Contacts between the two chains:
Residue I96 in protein 2 is in contact with residue S140 in protein 1 (closest heavy-atom distance 3.2 Å).
Residue E49 in protein 2 contacts residue H77 in protein 1 (closest heavy-atom distance 4.1 Å).
Residue E82 in protein 2 interacts with residue W141 in protein 1 (closest heavy-atom distance 3.6 Å).
Residue P134 in protein 2 contacts residue R46 in protein 1 (closest heavy-atom distance 3.9 Å).
Residue P44 in protein 2 is in contact with residue M76 in protein 1 (closest heavy-atom distance 3.6 Å).
Residue K104 in protein 2 is in contact with residue V144 in protein 1 (closest heavy-atom distance 3.5 Å).
Residue S97 in protein 2 interacts with residue W141 in protein 1 (closest heavy-atom distance 3.8 Å).
Residue Q139 in protein 2 contacts residue E41 in protein 1 (closest heavy-atom distance 4.2 Å).
Residue I133 in protein 2 is in contact with residue Y48 in protein 1 (closest heavy-atom distance 3.6 Å).
Residue I83 in protein 2 is in contact with residue W141 in protein 1 (closest heavy-atom distance 3.8 Å).
Residue R51 in protein 2 is in contact with residue E39 in protein 1 (closest heavy-atom distance 3.9 Å).
Residue W142 in protein 2 is in contact with residue E41 in protein 1 (closest heavy-atom distance 3.9 Å).
Residue F101 in protein 2 contacts residue P145 in protein 1 (closest heavy-atom distance 4.0 Å).
Residue L31 in protein 2 interacts with residue H80 in protein 1 (closest heavy-atom distance 3.8 Å).
Residue L50 in protein 2 interacts with residue E39 in protein 1 (closest heavy-atom distance 4.0 Å).
Residue R100 in protein 2 is in contact with residue W141 in protein 1 (closest heavy-atom distance 3.3 Å).
Residue S95 in protein 2 contacts residue W141 in protein 1 (closest heavy-atom distance 3.8 Å).
Residue T42 in protein 2 is in contact with residue M76 in protein 1 (closest heavy-atom distance 4.3 Å).
Residue E82 in protein 2 is in contact with residue D142 in protein 1 (closest heavy-atom distance 3.8 Å).
Residue A84 in protein 2 contacts residue W141 in protein 1 (closest heavy-atom distance 3.7 Å).
Residue T136 in protein 2 is in contact with residue Y48 in protein 1 (closest heavy-atom distance 4.2 Å).
Residue Y43 in protein 2 is in contact with residue G75 in protein 1 (closest heavy-atom distance 3.9 Å).
Residue Q139 in protein 2 contacts residue R45 in protein 1 (closest heavy-atom distance 4.0 Å).
Residue Q139 in protein 2 interacts with residue L44 in protein 1 (closest heavy-atom distance 3.7 Å).
Residue P134 in protein 2 interacts with residue R45 in protein 1 (closest heavy-atom distance 3.3 Å).
Residue R81 in protein 2 interacts with residue W141 in protein 1 (closest heavy-atom distance 3.7 Å).
Residue L52 in protein 2 is in contact with residue D35 in protein 1 (closest heavy-atom distance 4.0 Å).
Residue A94 in protein 2 contacts residue W141 in protein 1 (closest heavy-atom distance 3.1 Å).
Residue P131 in protein 2 contacts residue Y49 in protein 1 (closest heavy-atom distance 3.7 Å).
Residue P131 in protein 2 interacts with residue Y48 in protein 1 (closest heavy-atom distance 3.4 Å).
Residue G135 in protein 2 is in contact with residue L44 in protein 1 (closest heavy-atom distance 4.0 Å).
Residue L130 in protein 2 contacts residue Y49 in protein 1 (closest heavy-atom distance 3.8 Å).
Residue R132 in protein 2 is in contact with residue Y49 in protein 1 (closest heavy-atom distance 3.2 Å).
Residue I96 in protein 2 contacts residue P145 in protein 1 (closest heavy-atom distance 4.3 Å).
Residue P93 in protein 2 contacts residue S140 in protein 1 (closest heavy-atom distance 3.5 Å).
Residue A45 in protein 2 is in contact with residue G75 in protein 1 (closest heavy-atom distance 3.8 Å).
Residue I146 in protein 2 is in contact with residue R45 in protein 1 (closest heavy-atom distance 3.7 Å).
Residue D143 in protein 2 contacts residue R45 in protein 1 (closest heavy-atom distance 3.2 Å).
Residue Y67 in protein 2 is in contact with residue H77 in protein 1 (closest heavy-atom distance 3.7 Å).
Residue Y67 in protein 2 is in contact with residue S78 in protein 1 (closest heavy-atom distance 3.6 Å).
Residue L50 in protein 2 interacts with residue L32 in protein 1 (closest heavy-atom distance 4.2 Å).
Residue A45 in protein 2 contacts residue H77 in protein 1 (closest heavy-atom distance 4.1 Å).
Residue I96 in protein 2 contacts residue T143 in protein 1 (closest heavy-atom distance 4.2 Å).
Residue A94 in protein 2 interacts with residue S140 in protein 1 (closest heavy-atom distance 3.4 Å).
Residue A45 in protein 2 contacts residue M76 in protein 1 (closest heavy-atom distance 3.2 Å).
Residue R51 in protein 2 contacts residue H67 in protein 1 (closest heavy-atom distance 3.8 Å).
Residue R23 in protein 2 contacts residue D142 in protein 1 (closest heavy-atom distance 4.2 Å).
Residue G135 in protein 2 is in contact with residue Y48 in protein 1 (closest heavy-atom distance 3.5 Å).
Residue F101 in protein 2 contacts residue V144 in protein 1 (closest heavy-atom distance 3.8 Å).
Residue A145 in protein 2 contacts residue R45 in protein 1 (closest heavy-atom distance 3.8 Å).
Residue I96 in protein 2 interacts with residue E139 in protein 1 (closest heavy-atom distance 4.0 Å).
Residue I96 in protein 2 interacts with residue V144 in protein 1 (closest heavy-atom distance 4.0 Å).
Residue E49 in protein 2 is in contact with residue S78 in protein 1 (closest heavy-atom distance 4.3 Å).
Residue L31 in protein 2 is in contact with residue M76 in protein 1 (closest heavy-atom distance 4.2 Å).
Residue E21 in protein 2 interacts with residue D142 in protein 1 (closest heavy-atom distance 4.2 Å).
Residue Y43 in protein 2 contacts residue M76 in protein 1 (closest heavy-atom distance 3.0 Å).
Residue Y67 in protein 2 is in contact with residue M76 in protein 1 (closest heavy-atom distance 3.9 Å).
Residue F101 in protein 2 is in contact with residue H147 in protein 1 (closest heavy-atom distance 3.5 Å).
Residue L130 in protein 2 contacts residue Y48 in protein 1 (closest heavy-atom distance 4.4 Å).
Residue L50 in protein 2 contacts residue D35 in protein 1 (closest heavy-atom distance 3.9 Å).

Sequence of protein 1:
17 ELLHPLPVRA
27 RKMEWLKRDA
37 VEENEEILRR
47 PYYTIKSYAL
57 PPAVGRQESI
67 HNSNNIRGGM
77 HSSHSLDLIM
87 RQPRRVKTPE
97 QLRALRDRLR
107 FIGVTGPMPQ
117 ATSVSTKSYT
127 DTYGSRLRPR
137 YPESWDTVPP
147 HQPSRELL

Sequence of protein 2:
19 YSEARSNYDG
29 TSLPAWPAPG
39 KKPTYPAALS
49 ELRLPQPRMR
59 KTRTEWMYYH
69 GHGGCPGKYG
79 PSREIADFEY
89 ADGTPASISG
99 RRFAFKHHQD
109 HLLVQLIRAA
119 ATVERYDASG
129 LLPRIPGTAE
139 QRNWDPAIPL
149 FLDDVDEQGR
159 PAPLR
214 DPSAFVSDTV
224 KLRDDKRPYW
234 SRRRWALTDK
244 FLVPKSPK

The following describes two proteins that form a bound complex.